Sequence of chain A:
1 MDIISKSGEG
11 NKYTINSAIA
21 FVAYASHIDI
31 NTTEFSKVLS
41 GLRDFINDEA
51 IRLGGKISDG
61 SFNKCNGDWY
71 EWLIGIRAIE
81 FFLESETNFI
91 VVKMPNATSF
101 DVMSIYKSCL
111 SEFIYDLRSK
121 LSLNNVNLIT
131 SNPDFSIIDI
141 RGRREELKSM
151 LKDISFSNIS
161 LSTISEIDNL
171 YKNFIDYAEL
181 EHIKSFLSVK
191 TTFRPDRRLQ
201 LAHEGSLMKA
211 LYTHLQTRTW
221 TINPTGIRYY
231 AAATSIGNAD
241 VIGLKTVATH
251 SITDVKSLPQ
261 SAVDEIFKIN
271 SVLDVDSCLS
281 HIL

Sequence of chain B:
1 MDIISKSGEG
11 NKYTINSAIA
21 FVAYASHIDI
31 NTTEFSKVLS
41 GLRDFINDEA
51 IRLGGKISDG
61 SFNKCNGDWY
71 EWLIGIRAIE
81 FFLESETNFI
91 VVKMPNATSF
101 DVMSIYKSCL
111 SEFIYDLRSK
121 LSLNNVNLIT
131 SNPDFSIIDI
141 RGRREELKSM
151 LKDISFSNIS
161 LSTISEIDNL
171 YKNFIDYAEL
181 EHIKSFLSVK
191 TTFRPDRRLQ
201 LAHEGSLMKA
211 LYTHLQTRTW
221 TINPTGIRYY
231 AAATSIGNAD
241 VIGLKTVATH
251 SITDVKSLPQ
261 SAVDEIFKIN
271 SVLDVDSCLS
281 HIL

This data describes a binding interaction between two proteins.

Residue-level contacts at the interface:
Residue N125 in chain A is in contact with residue K245 in chain B (closest heavy-atom distance 3.2 Å).
Residue L199 in chain A interacts with residue H203 in chain B (closest heavy-atom distance 3.9 Å).
Residue I252 in chain A is in contact with residue H214 in chain B (closest heavy-atom distance 3.0 Å).
Residue N127 in chain A is in contact with residue V241 in chain B (closest heavy-atom distance 3.7 Å).
Residue A210 in chain A is in contact with residue T253 in chain B (closest heavy-atom distance 3.6 Å).
Residue K245 in chain A is in contact with residue N125 in chain B (closest heavy-atom distance 3.2 Å).
Residue N124 in chain A contacts residue L258 in chain B (closest heavy-atom distance 4.1 Å).
Residue H250 in chain A contacts residue T253 in chain B (closest heavy-atom distance 3.8 Å).
Residue T246 in chain A interacts with residue V126 in chain B (closest heavy-atom distance 4.0 Å).
Residue V126 in chain A contacts residue Q260 in chain B (closest heavy-atom distance 4.0 Å).
Residue L199 in chain A is in contact with residue L199 in chain B (closest heavy-atom distance 3.2 Å).
Residue H203 in chain A contacts residue H203 in chain B (closest heavy-atom distance 2.9 Å).
Residue V247 in chain A interacts with residue N127 in chain B (closest heavy-atom distance 2.8 Å).
Residue V247 in chain A interacts with residue L128 in chain B (closest heavy-atom distance 3.8 Å).
Residue H214 in chain A interacts with residue I252 in chain B (closest heavy-atom distance 3.0 Å).
Residue I252 in chain A contacts residue A210 in chain B (closest heavy-atom distance 3.6 Å).
Residue L121 in chain A contacts residue V247 in chain B (closest heavy-atom distance 3.2 Å).
Residue N127 in chain A contacts residue V247 in chain B (closest heavy-atom distance 2.8 Å).
Residue V241 in chain A interacts with residue N127 in chain B (closest heavy-atom distance 3.7 Å).
Residue I129 in chain A is in contact with residue T246 in chain B (closest heavy-atom distance 3.2 Å).
Residue V126 in chain A is in contact with residue S261 in chain B (closest heavy-atom distance 4.1 Å).
Residue L128 in chain A interacts with residue T246 in chain B (closest heavy-atom distance 3.9 Å).
Residue T253 in chain A interacts with residue A210 in chain B (closest heavy-atom distance 3.6 Å).
Residue V126 in chain A interacts with residue K245 in chain B (closest heavy-atom distance 3.8 Å).
Residue L207 in chain A interacts with residue I252 in chain B (closest heavy-atom distance 3.7 Å).
Residue L117 in chain A is in contact with residue I252 in chain B (closest heavy-atom distance 4.1 Å).
Residue Q260 in chain A contacts residue V126 in chain B (closest heavy-atom distance 4.0 Å).
Residue S261 in chain A contacts residue V126 in chain B (closest heavy-atom distance 4.1 Å).
Residue L128 in chain A is in contact with residue V247 in chain B (closest heavy-atom distance 3.8 Å).
Residue I242 in chain A contacts residue I129 in chain B (closest heavy-atom distance 3.6 Å).
Residue K245 in chain A is in contact with residue N127 in chain B (closest heavy-atom distance 3.0 Å).
Residue I252 in chain A contacts residue L128 in chain B (closest heavy-atom distance 4.1 Å).
Residue N127 in chain A is in contact with residue T246 in chain B (closest heavy-atom distance 3.2 Å).
Residue A210 in chain A contacts residue T249 in chain B (closest heavy-atom distance 3.7 Å).
Residue N127 in chain A interacts with residue I242 in chain B (closest heavy-atom distance 2.8 Å).
Residue T249 in chain A interacts with residue A210 in chain B (closest heavy-atom distance 3.7 Å).
Residue Q200 in chain A contacts residue L199 in chain B (closest heavy-atom distance 3.7 Å).
Residue L128 in chain A is in contact with residue I252 in chain B (closest heavy-atom distance 4.1 Å).
Residue H203 in chain A contacts residue L199 in chain B (closest heavy-atom distance 3.9 Å).
Residue V126 in chain A contacts residue V247 in chain B (closest heavy-atom distance 3.2 Å).
Residue I129 in chain A interacts with residue I242 in chain B (closest heavy-atom distance 3.6 Å).
Residue T246 in chain A is in contact with residue N127 in chain B (closest heavy-atom distance 3.2 Å).
Residue T246 in chain A interacts with residue L128 in chain B (closest heavy-atom distance 3.9 Å).
Residue V247 in chain A contacts residue L121 in chain B (closest heavy-atom distance 3.2 Å).
Residue L121 in chain A interacts with residue P259 in chain B (closest heavy-atom distance 3.5 Å).
Residue I252 in chain A is in contact with residue L207 in chain B (closest heavy-atom distance 3.7 Å).
Residue I242 in chain A contacts residue N127 in chain B (closest heavy-atom distance 2.8 Å).
Residue P259 in chain A contacts residue L121 in chain B (closest heavy-atom distance 3.5 Å).
Residue A210 in chain A interacts with residue I252 in chain B (closest heavy-atom distance 3.6 Å).
Residue K245 in chain A is in contact with residue V126 in chain B (closest heavy-atom distance 3.8 Å).
Residue T253 in chain A is in contact with residue H250 in chain B (closest heavy-atom distance 3.8 Å).
Residue L199 in chain A is in contact with residue Q200 in chain B (closest heavy-atom distance 3.7 Å).
Residue T253 in chain A is in contact with residue T213 in chain B (closest heavy-atom distance 3.6 Å).
Residue V126 in chain A is in contact with residue T246 in chain B (closest heavy-atom distance 4.0 Å).
Residue T246 in chain A contacts residue I129 in chain B (closest heavy-atom distance 3.2 Å).
Residue T213 in chain A contacts residue T253 in chain B (closest heavy-atom distance 3.6 Å).
Residue L258 in chain A is in contact with residue N124 in chain B (closest heavy-atom distance 4.1 Å).
Residue V247 in chain A is in contact with residue V126 in chain B (closest heavy-atom distance 3.2 Å).
Residue N127 in chain A contacts residue K245 in chain B (closest heavy-atom distance 3.0 Å).
Residue T249 in chain A contacts residue T249 in chain B (closest heavy-atom distance 4.1 Å).